Sequence of protein 1:
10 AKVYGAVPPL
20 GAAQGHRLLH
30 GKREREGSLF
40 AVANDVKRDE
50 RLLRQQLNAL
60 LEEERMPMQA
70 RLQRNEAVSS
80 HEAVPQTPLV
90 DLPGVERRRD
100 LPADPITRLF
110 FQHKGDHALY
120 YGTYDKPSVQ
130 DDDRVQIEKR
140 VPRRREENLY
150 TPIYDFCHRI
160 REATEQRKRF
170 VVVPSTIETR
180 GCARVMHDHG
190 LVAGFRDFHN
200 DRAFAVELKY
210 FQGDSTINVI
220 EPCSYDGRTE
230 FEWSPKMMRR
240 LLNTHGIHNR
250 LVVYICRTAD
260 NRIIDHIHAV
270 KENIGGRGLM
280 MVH

Interface contacts:
Residue R144 in protein 1 contacts residue L33 in protein 2 (closest heavy-atom distance 3.9 Å).
Residue R144 in protein 1 contacts residue D38 in protein 2 (closest heavy-atom distance 2.4 Å).
Residue R144 in protein 1 interacts with residue S32 in protein 2 (closest heavy-atom distance 3.3 Å).
Residue E145 in protein 1 interacts with residue L33 in protein 2 (closest heavy-atom distance 4.2 Å).
Residue R227 in protein 1 interacts with residue S32 in protein 2 (closest heavy-atom distance 3.2 Å).

Sequence of protein 2:
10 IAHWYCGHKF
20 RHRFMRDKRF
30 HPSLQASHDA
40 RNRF

These two protein chains interact to form a complex.